The following describes two proteins that form a bound complex.

Sequence of protein 2:
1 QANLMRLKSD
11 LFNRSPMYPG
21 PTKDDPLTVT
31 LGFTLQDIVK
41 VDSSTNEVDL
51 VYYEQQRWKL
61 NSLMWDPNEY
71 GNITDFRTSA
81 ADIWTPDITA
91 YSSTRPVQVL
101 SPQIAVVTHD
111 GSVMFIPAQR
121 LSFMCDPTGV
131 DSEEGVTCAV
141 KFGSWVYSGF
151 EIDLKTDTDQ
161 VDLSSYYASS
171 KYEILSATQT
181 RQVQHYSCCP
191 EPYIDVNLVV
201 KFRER

Sequence of protein 1:
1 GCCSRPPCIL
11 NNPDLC

Residue-level contacts at the interface:
Residue E191 in protein 2 is in contact with residue N12 in protein 1 (closest heavy-atom distance 3.2 Å).
Residue C188 in protein 2 contacts residue N12 in protein 1 (closest heavy-atom distance 4.6 Å).
Residue Y91 in protein 2 interacts with residue R5 in protein 1 (closest heavy-atom distance 3.1 Å).
Residue Y193 in protein 2 is in contact with residue N12 in protein 1 (closest heavy-atom distance 4.3 Å).
Residue C188 in protein 2 is in contact with residue C8 in protein 1 (closest heavy-atom distance 4.8 Å).
Residue D195 in protein 2 is in contact with residue R5 in protein 1 (closest heavy-atom distance 3.0 Å).
Residue Y186 in protein 2 is in contact with residue C2 in protein 1 (closest heavy-atom distance 3.4 Å).
Residue Y193 in protein 2 contacts residue P7 in protein 1 (closest heavy-atom distance 3.6 Å).
Residue Y147 in protein 2 is in contact with residue P7 in protein 1 (closest heavy-atom distance 3.5 Å).
Residue Y193 in protein 2 is in contact with residue R5 in protein 1 (closest heavy-atom distance 3.5 Å).
Residue C189 in protein 2 is in contact with residue C8 in protein 1 (closest heavy-atom distance 4.1 Å).
Residue C188 in protein 2 is in contact with residue C2 in protein 1 (closest heavy-atom distance 3.7 Å).
Residue Y186 in protein 2 is in contact with residue C8 in protein 1 (closest heavy-atom distance 3.9 Å).
Residue Y91 in protein 2 interacts with residue P6 in protein 1 (closest heavy-atom distance 4.0 Å).
Residue Y186 in protein 2 contacts residue R5 in protein 1 (closest heavy-atom distance 2.5 Å).
Residue C189 in protein 2 contacts residue C2 in protein 1 (closest heavy-atom distance 3.9 Å).
Residue W145 in protein 2 interacts with residue P7 in protein 1 (closest heavy-atom distance 3.4 Å).
Residue S148 in protein 2 is in contact with residue P7 in protein 1 (closest heavy-atom distance 4.5 Å).
Residue S144 in protein 2 interacts with residue P7 in protein 1 (closest heavy-atom distance 3.7 Å).
Residue S148 in protein 2 is in contact with residue N11 in protein 1 (closest heavy-atom distance 3.9 Å).
Residue W145 in protein 2 is in contact with residue P6 in protein 1 (closest heavy-atom distance 3.3 Å).
Residue K141 in protein 2 is in contact with residue R5 in protein 1 (closest heavy-atom distance 3.9 Å).
Residue E191 in protein 2 contacts residue C8 in protein 1 (closest heavy-atom distance 4.6 Å).
Residue W145 in protein 2 interacts with residue L10 in protein 1 (closest heavy-atom distance 4.9 Å).
Residue Y91 in protein 2 is in contact with residue P7 in protein 1 (closest heavy-atom distance 3.4 Å).
Residue C189 in protein 2 interacts with residue N12 in protein 1 (closest heavy-atom distance 2.8 Å).
Residue Y186 in protein 2 is in contact with residue G1 in protein 1 (closest heavy-atom distance 3.5 Å).
Residue V146 in protein 2 contacts residue L10 in protein 1 (closest heavy-atom distance 3.6 Å).
Residue Y193 in protein 2 interacts with residue C8 in protein 1 (closest heavy-atom distance 3.4 Å).
Residue E191 in protein 2 interacts with residue N11 in protein 1 (closest heavy-atom distance 4.2 Å).
Residue Q184 in protein 2 contacts residue R5 in protein 1 (closest heavy-atom distance 3.9 Å).
Residue V146 in protein 2 contacts residue P7 in protein 1 (closest heavy-atom distance 4.2 Å).
Residue Y193 in protein 2 contacts residue N11 in protein 1 (closest heavy-atom distance 2.7 Å).